Sequence of the second protein:
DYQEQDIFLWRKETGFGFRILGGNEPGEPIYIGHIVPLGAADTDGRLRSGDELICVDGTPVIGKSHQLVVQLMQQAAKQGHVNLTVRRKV

Residue-level contacts at the interface:
Residue T20 in the second protein is in contact with residue V10 in the first protein (closest heavy-atom distance 4.7 Å).
Residue G23 in the second protein is in contact with residue L9 in the first protein (closest heavy-atom distance 4.5 Å).
Residue L27 in the second protein contacts residue G7 in the first protein (closest heavy-atom distance 3.4 Å).
Residue R25 in the second protein contacts residue R6 in the first protein (closest heavy-atom distance 3.0 Å).
Residue V76 in the second protein contacts residue H8 in the first protein (closest heavy-atom distance 3.7 Å).
Residue I26 in the second protein interacts with residue G7 in the first protein (closest heavy-atom distance 3.2 Å).
Residue R25 in the second protein is in contact with residue H8 in the first protein (closest heavy-atom distance 3.3 Å).
Residue R17 in the second protein interacts with residue V10 in the first protein (closest heavy-atom distance 5.0 Å).
Residue H40 in the second protein contacts residue E4 in the first protein (closest heavy-atom distance 3.9 Å).
Residue F24 in the second protein interacts with residue H8 in the first protein (closest heavy-atom distance 3.9 Å).
Residue L27 in the second protein is in contact with residue F3 in the first protein (closest heavy-atom distance 4.5 Å).
Residue F24 in the second protein interacts with residue L9 in the first protein (closest heavy-atom distance 3.5 Å).
Residue F24 in the second protein interacts with residue V10 in the first protein (closest heavy-atom distance 2.9 Å).
Residue V42 in the second protein is in contact with residue L9 in the first protein (closest heavy-atom distance 3.8 Å).
Residue R25 in the second protein contacts residue F3 in the first protein (closest heavy-atom distance 4.9 Å).
Residue Q80 in the second protein interacts with residue H8 in the first protein (closest heavy-atom distance 4.7 Å).
Residue R25 in the second protein contacts residue V10 in the first protein (closest heavy-atom distance 4.8 Å).
Residue S55 in the second protein interacts with residue F3 in the first protein (closest heavy-atom distance 4.3 Å).
Residue G23 in the second protein is in contact with residue V10 in the first protein (closest heavy-atom distance 3.0 Å).
Residue R25 in the second protein contacts residue G7 in the first protein (closest heavy-atom distance 3.0 Å).
Residue H72 in the second protein is in contact with residue G7 in the first protein (closest heavy-atom distance 4.9 Å).
Residue I26 in the second protein interacts with residue L9 in the first protein (closest heavy-atom distance 4.9 Å).
Residue F22 in the second protein interacts with residue V10 in the first protein (closest heavy-atom distance 2.7 Å).
Residue G21 in the second protein interacts with residue V10 in the first protein (closest heavy-atom distance 3.5 Å).
Residue R25 in the second protein contacts residue L9 in the first protein (closest heavy-atom distance 3.7 Å).
Residue I26 in the second protein interacts with residue V10 in the first protein (closest heavy-atom distance 3.9 Å).
Residue M79 in the second protein interacts with residue V10 in the first protein (closest heavy-atom distance 3.8 Å).
Residue R25 in the second protein is in contact with residue E4 in the first protein (closest heavy-atom distance 3.4 Å).
Residue I38 in the second protein contacts residue F3 in the first protein (closest heavy-atom distance 4.9 Å).
Residue H40 in the second protein interacts with residue F3 in the first protein (closest heavy-atom distance 3.5 Å).
Residue H72 in the second protein interacts with residue H8 in the first protein (closest heavy-atom distance 3.9 Å).
Residue R25 in the second protein is in contact with residue L5 in the first protein (closest heavy-atom distance 3.3 Å).
Residue I26 in the second protein interacts with residue H8 in the first protein (closest heavy-atom distance 2.9 Å).
Residue L27 in the second protein is in contact with residue R6 in the first protein (closest heavy-atom distance 3.7 Å).
Residue G39 in the second protein interacts with residue F3 in the first protein (closest heavy-atom distance 3.5 Å).

This data describes a binding interaction between two proteins.

Sequence of the first protein:
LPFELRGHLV